Sequence of protein 1:
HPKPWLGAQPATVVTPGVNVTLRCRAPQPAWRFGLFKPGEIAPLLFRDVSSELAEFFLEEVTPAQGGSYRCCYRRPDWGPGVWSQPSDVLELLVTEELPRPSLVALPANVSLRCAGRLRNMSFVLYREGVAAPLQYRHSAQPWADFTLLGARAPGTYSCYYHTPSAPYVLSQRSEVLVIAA

Residue-level contacts at the interface:
Residue A146 in protein 1 is in contact with residue P11 in protein 2 (closest heavy-atom distance 3.1 Å).
Residue P148 in protein 1 is in contact with residue P8 in protein 2 (closest heavy-atom distance 4.8 Å).
Residue A146 in protein 1 interacts with residue A12 in protein 2 (closest heavy-atom distance 3.5 Å).
Residue A147 in protein 1 interacts with residue P11 in protein 2 (closest heavy-atom distance 4.3 Å).
Residue Y175 in protein 1 is in contact with residue G10 in protein 2 (closest heavy-atom distance 4.9 Å).
Residue Y141 in protein 1 is in contact with residue A12 in protein 2 (closest heavy-atom distance 3.6 Å).
Residue Y141 in protein 1 interacts with residue G10 in protein 2 (closest heavy-atom distance 2.8 Å).
Residue P148 in protein 1 is in contact with residue G10 in protein 2 (closest heavy-atom distance 4.1 Å).
Residue Y141 in protein 1 interacts with residue P11 in protein 2 (closest heavy-atom distance 4.1 Å).
Residue Y151 in protein 1 contacts residue P8 in protein 2 (closest heavy-atom distance 3.1 Å).
Residue P148 in protein 1 interacts with residue P11 in protein 2 (closest heavy-atom distance 4.8 Å).

Sequence of protein 2:
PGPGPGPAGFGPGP

This data describes a binding interaction between two proteins.